Sequence of chain A:
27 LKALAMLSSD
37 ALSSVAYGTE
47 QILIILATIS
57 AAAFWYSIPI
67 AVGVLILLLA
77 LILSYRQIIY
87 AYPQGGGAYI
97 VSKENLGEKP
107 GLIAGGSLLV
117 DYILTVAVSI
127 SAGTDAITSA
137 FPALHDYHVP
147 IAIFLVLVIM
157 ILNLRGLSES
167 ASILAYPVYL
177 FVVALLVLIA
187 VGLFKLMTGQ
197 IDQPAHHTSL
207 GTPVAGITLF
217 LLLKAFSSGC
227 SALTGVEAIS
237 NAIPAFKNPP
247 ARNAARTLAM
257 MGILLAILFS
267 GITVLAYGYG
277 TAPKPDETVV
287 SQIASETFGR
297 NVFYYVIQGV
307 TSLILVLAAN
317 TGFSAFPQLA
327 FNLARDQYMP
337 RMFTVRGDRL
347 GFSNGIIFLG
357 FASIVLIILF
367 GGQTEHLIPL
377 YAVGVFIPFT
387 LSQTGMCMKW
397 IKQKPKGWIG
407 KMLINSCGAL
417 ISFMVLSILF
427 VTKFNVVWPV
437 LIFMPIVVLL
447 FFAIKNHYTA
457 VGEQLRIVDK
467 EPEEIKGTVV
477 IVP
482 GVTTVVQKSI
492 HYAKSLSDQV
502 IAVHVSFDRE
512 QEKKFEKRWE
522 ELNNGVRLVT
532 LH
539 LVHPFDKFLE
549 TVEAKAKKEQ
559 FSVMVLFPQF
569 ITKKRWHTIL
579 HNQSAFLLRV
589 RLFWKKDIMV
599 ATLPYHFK

Sequence of chain B:
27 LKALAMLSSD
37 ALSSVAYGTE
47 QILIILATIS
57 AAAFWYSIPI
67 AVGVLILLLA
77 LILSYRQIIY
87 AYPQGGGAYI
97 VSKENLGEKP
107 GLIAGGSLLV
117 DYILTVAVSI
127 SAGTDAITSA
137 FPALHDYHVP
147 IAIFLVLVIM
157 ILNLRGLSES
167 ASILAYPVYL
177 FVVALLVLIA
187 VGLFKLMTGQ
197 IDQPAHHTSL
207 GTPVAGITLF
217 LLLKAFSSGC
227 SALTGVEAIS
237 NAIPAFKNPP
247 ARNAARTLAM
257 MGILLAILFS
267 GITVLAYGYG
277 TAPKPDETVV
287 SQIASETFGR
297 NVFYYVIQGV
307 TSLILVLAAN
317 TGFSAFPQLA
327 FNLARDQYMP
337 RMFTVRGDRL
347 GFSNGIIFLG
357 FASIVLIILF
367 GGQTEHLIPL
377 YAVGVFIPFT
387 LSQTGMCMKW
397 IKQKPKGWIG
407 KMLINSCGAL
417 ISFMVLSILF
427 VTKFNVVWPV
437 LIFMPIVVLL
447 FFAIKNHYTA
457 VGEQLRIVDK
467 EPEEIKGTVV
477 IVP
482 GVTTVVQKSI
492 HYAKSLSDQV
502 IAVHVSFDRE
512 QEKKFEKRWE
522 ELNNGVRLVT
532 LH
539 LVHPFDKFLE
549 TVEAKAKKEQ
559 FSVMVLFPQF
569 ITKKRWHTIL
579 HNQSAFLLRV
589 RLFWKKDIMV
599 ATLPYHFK

This data describes a binding interaction between two proteins.

Residue-level contacts at the interface:
Residue V457 in chain A is in contact with residue H579 in chain B (closest heavy-atom distance 3.7 Å).
Residue I569 in chain A contacts residue W592 in chain B (closest heavy-atom distance 3.4 Å).
Residue S496 in chain A contacts residue I471 in chain B (closest heavy-atom distance 3.3 Å).
Residue T600 in chain A contacts residue V598 in chain B (closest heavy-atom distance 3.3 Å).
Residue V598 in chain A is in contact with residue A599 in chain B (closest heavy-atom distance 3.4 Å).
Residue W592 in chain A interacts with residue I569 in chain B (closest heavy-atom distance 3.5 Å).
Residue L461 in chain A is in contact with residue T484 in chain B (closest heavy-atom distance 3.9 Å).
Residue H453 in chain A interacts with residue H579 in chain B (closest heavy-atom distance 3.2 Å).
Residue I471 in chain A interacts with residue Y493 in chain B (closest heavy-atom distance 3.7 Å).
Residue T600 in chain A interacts with residue M597 in chain B (closest heavy-atom distance 3.5 Å).
Residue I149 in chain A interacts with residue I364 in chain B (closest heavy-atom distance 3.7 Å).
Residue L461 in chain A contacts residue F568 in chain B (closest heavy-atom distance 3.7 Å).
Residue H492 in chain A contacts residue P468 in chain B (closest heavy-atom distance 3.4 Å).
Residue M338 in chain A is in contact with residue S582 in chain B (closest heavy-atom distance 4.0 Å).
Residue R345 in chain A interacts with residue L586 in chain B (closest heavy-atom distance 3.7 Å).
Residue Y454 in chain A is in contact with residue L578 in chain B (closest heavy-atom distance 2.5 Å).
Residue L586 in chain A contacts residue R345 in chain B (closest heavy-atom distance 3.4 Å).
Residue I364 in chain A contacts residue I149 in chain B (closest heavy-atom distance 3.8 Å).
Residue F568 in chain A interacts with residue L461 in chain B (closest heavy-atom distance 3.7 Å).
Residue Y493 in chain A interacts with residue I471 in chain B (closest heavy-atom distance 3.9 Å).
Residue L346 in chain A contacts residue L586 in chain B (closest heavy-atom distance 3.9 Å).
Residue V598 in chain A contacts residue T600 in chain B (closest heavy-atom distance 3.2 Å).
Residue L539 in chain A contacts residue D344 in chain B (closest heavy-atom distance 3.3 Å).
Residue D595 in chain A contacts residue P602 in chain B (closest heavy-atom distance 3.7 Å).
Residue L461 in chain A interacts with residue F605 in chain B (closest heavy-atom distance 3.5 Å).
Residue L578 in chain A is in contact with residue H453 in chain B (closest heavy-atom distance 3.6 Å).
Residue S582 in chain A interacts with residue L346 in chain B (closest heavy-atom distance 3.3 Å).
Residue L497 in chain A contacts residue L497 in chain B (closest heavy-atom distance 3.8 Å).
Residue T484 in chain A is in contact with residue L461 in chain B (closest heavy-atom distance 3.6 Å).
Residue K606 in chain A contacts residue Q460 in chain B (closest heavy-atom distance 3.6 Å).
Residue H492 in chain A is in contact with residue E470 in chain B (closest heavy-atom distance 3.5 Å).
Residue D344 in chain A is in contact with residue L539 in chain B (closest heavy-atom distance 3.5 Å).
Residue H604 in chain A contacts residue K593 in chain B (closest heavy-atom distance 3.8 Å).
Residue H575 in chain A is in contact with residue H453 in chain B (closest heavy-atom distance 3.4 Å).
Residue M597 in chain A is in contact with residue T600 in chain B (closest heavy-atom distance 3.3 Å).
Residue H453 in chain A contacts residue L578 in chain B (closest heavy-atom distance 3.6 Å).
Residue E470 in chain A interacts with residue H492 in chain B (closest heavy-atom distance 3.4 Å).
Residue Q460 in chain A is in contact with residue K606 in chain B (closest heavy-atom distance 3.5 Å).
Residue F605 in chain A interacts with residue L461 in chain B (closest heavy-atom distance 3.9 Å).
Residue L578 in chain A is in contact with residue P336 in chain B (closest heavy-atom distance 4.0 Å).
Residue I364 in chain A contacts residue I364 in chain B (closest heavy-atom distance 3.7 Å).
Residue P602 in chain A interacts with residue D595 in chain B (closest heavy-atom distance 3.8 Å).
Residue K593 in chain A is in contact with residue H604 in chain B (closest heavy-atom distance 3.9 Å).
Residue L578 in chain A contacts residue I450 in chain B (closest heavy-atom distance 3.9 Å).
Residue I364 in chain A interacts with residue P146 in chain B (closest heavy-atom distance 3.9 Å).
Residue F605 in chain A contacts residue Q460 in chain B (closest heavy-atom distance 3.3 Å).
Residue K472 in chain A interacts with residue S496 in chain B (closest heavy-atom distance 3.9 Å).
Residue H453 in chain A is in contact with residue H575 in chain B (closest heavy-atom distance 3.1 Å).
Residue L578 in chain A is in contact with residue Y454 in chain B (closest heavy-atom distance 2.4 Å).
Residue V486 in chain A contacts residue L461 in chain B (closest heavy-atom distance 4.0 Å).
Residue Q460 in chain A interacts with residue F605 in chain B (closest heavy-atom distance 3.3 Å).
Residue L586 in chain A contacts residue L346 in chain B (closest heavy-atom distance 3.6 Å).
Residue P468 in chain A interacts with residue H492 in chain B (closest heavy-atom distance 3.5 Å).
Residue I471 in chain A interacts with residue S496 in chain B (closest heavy-atom distance 3.4 Å).
Residue H579 in chain A interacts with residue V457 in chain B (closest heavy-atom distance 3.6 Å).
Residue A599 in chain A is in contact with residue V598 in chain B (closest heavy-atom distance 3.3 Å).
Residue S582 in chain A is in contact with residue M338 in chain B (closest heavy-atom distance 3.7 Å).
Residue H579 in chain A is in contact with residue H453 in chain B (closest heavy-atom distance 3.0 Å).
Residue A599 in chain A is in contact with residue A599 in chain B (closest heavy-atom distance 3.8 Å).
Residue L346 in chain A contacts residue S582 in chain B (closest heavy-atom distance 3.5 Å).